Sequence of the second protein:
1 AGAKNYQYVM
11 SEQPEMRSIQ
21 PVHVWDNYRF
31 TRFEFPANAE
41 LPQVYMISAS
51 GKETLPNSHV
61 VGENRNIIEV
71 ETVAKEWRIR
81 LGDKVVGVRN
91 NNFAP

Sequence of the first protein:
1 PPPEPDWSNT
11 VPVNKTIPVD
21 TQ

These two protein chains interact to form a complex.

Residue-level contacts at the interface:
Residue E15 in the second protein contacts residue P2 in the first protein (closest heavy-atom distance 3.8 Å).
Residue D83 in the second protein contacts residue P3 in the first protein (closest heavy-atom distance 3.2 Å).
Residue R78 in the second protein is in contact with residue W7 in the first protein (closest heavy-atom distance 4.3 Å).
Residue E12 in the second protein is in contact with residue T10 in the first protein (closest heavy-atom distance 3.8 Å).
Residue H23 in the second protein interacts with residue V13 in the first protein (closest heavy-atom distance 3.0 Å).
Residue S11 in the second protein interacts with residue V11 in the first protein (closest heavy-atom distance 4.3 Å).
Residue E12 in the second protein is in contact with residue V11 in the first protein (closest heavy-atom distance 3.0 Å).
Residue P21 in the second protein is in contact with residue V13 in the first protein (closest heavy-atom distance 3.8 Å).
Residue Y8 in the second protein contacts residue N14 in the first protein (closest heavy-atom distance 3.2 Å).
Residue V85 in the second protein interacts with residue P3 in the first protein (closest heavy-atom distance 3.3 Å).
Residue Q13 in the second protein interacts with residue W7 in the first protein (closest heavy-atom distance 3.6 Å).
Residue G87 in the second protein interacts with residue P5 in the first protein (closest heavy-atom distance 3.2 Å).
Residue Q13 in the second protein contacts residue P5 in the first protein (closest heavy-atom distance 3.4 Å).
Residue H23 in the second protein is in contact with residue T16 in the first protein (closest heavy-atom distance 3.2 Å).
Residue Y6 in the second protein contacts residue I17 in the first protein (closest heavy-atom distance 3.5 Å).
Residue Q13 in the second protein contacts residue E4 in the first protein (closest heavy-atom distance 3.8 Å).
Residue V9 in the second protein interacts with residue V11 in the first protein (closest heavy-atom distance 4.0 Å).
Residue M16 in the second protein contacts residue P3 in the first protein (closest heavy-atom distance 3.8 Å).
Residue R89 in the second protein is in contact with residue W7 in the first protein (closest heavy-atom distance 3.5 Å).
Residue V86 in the second protein contacts residue P5 in the first protein (closest heavy-atom distance 4.2 Å).
Residue V9 in the second protein contacts residue T10 in the first protein (closest heavy-atom distance 3.7 Å).
Residue V24 in the second protein is in contact with residue N14 in the first protein (closest heavy-atom distance 2.7 Å).
Residue M10 in the second protein contacts residue P12 in the first protein (closest heavy-atom distance 3.4 Å).
Residue M10 in the second protein is in contact with residue W7 in the first protein (closest heavy-atom distance 4.1 Å).
Residue Q7 in the second protein contacts residue N14 in the first protein (closest heavy-atom distance 4.0 Å).
Residue M10 in the second protein interacts with residue T10 in the first protein (closest heavy-atom distance 3.5 Å).
Residue V9 in the second protein is in contact with residue P12 in the first protein (closest heavy-atom distance 3.8 Å).
Residue W25 in the second protein interacts with residue P18 in the first protein (closest heavy-atom distance 4.2 Å).
Residue V88 in the second protein contacts residue W7 in the first protein (closest heavy-atom distance 3.6 Å).
Residue M16 in the second protein is in contact with residue E4 in the first protein (closest heavy-atom distance 3.3 Å).
Residue Y6 in the second protein contacts residue P18 in the first protein (closest heavy-atom distance 3.4 Å).
Residue Y8 in the second protein interacts with residue P12 in the first protein (closest heavy-atom distance 3.1 Å).
Residue K84 in the second protein contacts residue P3 in the first protein (closest heavy-atom distance 3.5 Å).
Residue M10 in the second protein contacts residue V13 in the first protein (closest heavy-atom distance 3.6 Å).
Residue V85 in the second protein contacts residue E4 in the first protein (closest heavy-atom distance 3.2 Å).
Residue V9 in the second protein interacts with residue W7 in the first protein (closest heavy-atom distance 3.1 Å).
Residue G87 in the second protein interacts with residue W7 in the first protein (closest heavy-atom distance 3.5 Å).
Residue Q20 in the second protein is in contact with residue V11 in the first protein (closest heavy-atom distance 3.9 Å).
Residue V22 in the second protein contacts residue V13 in the first protein (closest heavy-atom distance 3.8 Å).
Residue Q13 in the second protein contacts residue S8 in the first protein (closest heavy-atom distance 2.9 Å).
Residue S11 in the second protein is in contact with residue P5 in the first protein (closest heavy-atom distance 3.4 Å).
Residue K84 in the second protein contacts residue P1 in the first protein (closest heavy-atom distance 4.3 Å).
Residue V88 in the second protein contacts residue V13 in the first protein (closest heavy-atom distance 4.2 Å).
Residue E15 in the second protein contacts residue P3 in the first protein (closest heavy-atom distance 3.5 Å).
Residue S11 in the second protein contacts residue D6 in the first protein (closest heavy-atom distance 4.0 Å).
Residue H23 in the second protein contacts residue N14 in the first protein (closest heavy-atom distance 4.1 Å).
Residue R78 in the second protein interacts with residue P5 in the first protein (closest heavy-atom distance 3.3 Å).
Residue D83 in the second protein interacts with residue P1 in the first protein (closest heavy-atom distance 3.8 Å).
Residue H23 in the second protein interacts with residue K15 in the first protein (closest heavy-atom distance 3.6 Å).
Residue Y6 in the second protein is in contact with residue N14 in the first protein (closest heavy-atom distance 2.9 Å).
Residue E12 in the second protein is in contact with residue S8 in the first protein (closest heavy-atom distance 3.4 Å).
Residue E12 in the second protein interacts with residue N9 in the first protein (closest heavy-atom distance 3.5 Å).
Residue S11 in the second protein is in contact with residue W7 in the first protein (closest heavy-atom distance 3.2 Å).
Residue V85 in the second protein interacts with residue P5 in the first protein (closest heavy-atom distance 3.8 Å).
Residue V9 in the second protein contacts residue V13 in the first protein (closest heavy-atom distance 3.9 Å).
Residue M10 in the second protein contacts residue V11 in the first protein (closest heavy-atom distance 2.8 Å).
Residue M10 in the second protein contacts residue K15 in the first protein (closest heavy-atom distance 4.4 Å).
Residue Q13 in the second protein interacts with residue D6 in the first protein (closest heavy-atom distance 2.8 Å).
Residue Y8 in the second protein is in contact with residue V13 in the first protein (closest heavy-atom distance 3.1 Å).
Residue V24 in the second protein interacts with residue V13 in the first protein (closest heavy-atom distance 3.2 Å).